This data describes a binding interaction between two proteins.

Sequence of chain B:
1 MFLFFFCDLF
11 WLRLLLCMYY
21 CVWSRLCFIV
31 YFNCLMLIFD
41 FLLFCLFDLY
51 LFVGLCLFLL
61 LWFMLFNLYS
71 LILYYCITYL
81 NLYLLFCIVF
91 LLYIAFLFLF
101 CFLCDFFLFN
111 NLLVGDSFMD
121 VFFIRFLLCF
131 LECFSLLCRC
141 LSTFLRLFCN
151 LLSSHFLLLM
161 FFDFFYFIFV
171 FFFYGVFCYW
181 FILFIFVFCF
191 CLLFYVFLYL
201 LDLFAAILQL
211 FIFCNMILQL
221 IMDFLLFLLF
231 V

Sequence of chain A:
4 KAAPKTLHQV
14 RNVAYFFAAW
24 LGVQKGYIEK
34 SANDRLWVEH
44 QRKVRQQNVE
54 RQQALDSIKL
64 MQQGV

Residue-level contacts at the interface:
Residue C178 in chain B contacts residue W23 in chain A (closest heavy-atom distance 3.9 Å).
Residue Y179 in chain B interacts with residue Q27 in chain A (closest heavy-atom distance 2.8 Å).
Residue Y179 in chain B interacts with residue I31 in chain A (closest heavy-atom distance 3.9 Å).
Residue F181 in chain B interacts with residue W23 in chain A (closest heavy-atom distance 4.3 Å).
Residue W180 in chain B contacts residue Y30 in chain A (closest heavy-atom distance 3.3 Å).
Residue C178 in chain B interacts with residue Y30 in chain A (closest heavy-atom distance 3.9 Å).
Residue F177 in chain B is in contact with residue V26 in chain A (closest heavy-atom distance 3.8 Å).
Residue F177 in chain B contacts residue W23 in chain A (closest heavy-atom distance 3.9 Å).
Residue Y179 in chain B is in contact with residue W23 in chain A (closest heavy-atom distance 4.0 Å).
Residue Y179 in chain B is in contact with residue Y30 in chain A (closest heavy-atom distance 3.6 Å).
Residue F177 in chain B contacts residue Q27 in chain A (closest heavy-atom distance 2.6 Å).
Residue Y174 in chain B contacts residue Y30 in chain A (closest heavy-atom distance 3.8 Å).
Residue C178 in chain B is in contact with residue Q27 in chain A (closest heavy-atom distance 3.2 Å).